Sequence of chain B:
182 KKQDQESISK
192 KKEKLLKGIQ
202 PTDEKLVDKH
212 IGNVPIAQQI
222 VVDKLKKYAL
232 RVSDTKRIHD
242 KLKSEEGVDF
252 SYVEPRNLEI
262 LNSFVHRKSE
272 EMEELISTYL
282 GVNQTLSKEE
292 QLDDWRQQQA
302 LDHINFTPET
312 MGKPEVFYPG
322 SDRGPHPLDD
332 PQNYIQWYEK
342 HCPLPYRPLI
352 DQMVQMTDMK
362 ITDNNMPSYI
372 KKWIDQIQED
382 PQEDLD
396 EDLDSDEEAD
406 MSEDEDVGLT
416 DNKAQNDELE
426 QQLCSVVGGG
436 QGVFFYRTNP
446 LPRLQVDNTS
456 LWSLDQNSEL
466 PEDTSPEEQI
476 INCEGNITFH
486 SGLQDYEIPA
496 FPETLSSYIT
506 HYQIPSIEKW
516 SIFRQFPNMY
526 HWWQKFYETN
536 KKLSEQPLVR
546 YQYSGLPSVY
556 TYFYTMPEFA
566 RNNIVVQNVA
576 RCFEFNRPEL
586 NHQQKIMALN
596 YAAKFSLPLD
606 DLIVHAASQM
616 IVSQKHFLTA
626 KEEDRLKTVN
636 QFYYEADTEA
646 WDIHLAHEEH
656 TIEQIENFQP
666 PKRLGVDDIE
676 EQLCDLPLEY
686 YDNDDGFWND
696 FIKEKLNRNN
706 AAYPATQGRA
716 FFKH

Sequence of chain A:
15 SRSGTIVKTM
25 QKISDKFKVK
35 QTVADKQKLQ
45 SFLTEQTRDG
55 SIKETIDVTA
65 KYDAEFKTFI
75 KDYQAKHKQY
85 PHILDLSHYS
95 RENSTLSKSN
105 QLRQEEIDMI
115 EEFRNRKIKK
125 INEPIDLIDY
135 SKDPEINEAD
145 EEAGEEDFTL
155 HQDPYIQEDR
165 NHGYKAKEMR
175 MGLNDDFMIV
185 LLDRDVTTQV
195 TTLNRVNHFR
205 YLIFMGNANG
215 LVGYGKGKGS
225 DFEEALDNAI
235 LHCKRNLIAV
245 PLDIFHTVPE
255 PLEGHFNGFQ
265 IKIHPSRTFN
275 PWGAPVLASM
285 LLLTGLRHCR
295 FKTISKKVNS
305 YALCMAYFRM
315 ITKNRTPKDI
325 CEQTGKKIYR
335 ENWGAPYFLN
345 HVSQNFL

These two protein chains interact to form a complex.

Interface contacts:
Residue V431 in chain B interacts with residue D133 in chain A (closest heavy-atom distance 4.3 Å).
Residue G433 in chain B is in contact with residue D133 in chain A (closest heavy-atom distance 4.5 Å).
Residue G434 in chain B interacts with residue D133 in chain A (closest heavy-atom distance 4.7 Å).